Sequence of chain A:
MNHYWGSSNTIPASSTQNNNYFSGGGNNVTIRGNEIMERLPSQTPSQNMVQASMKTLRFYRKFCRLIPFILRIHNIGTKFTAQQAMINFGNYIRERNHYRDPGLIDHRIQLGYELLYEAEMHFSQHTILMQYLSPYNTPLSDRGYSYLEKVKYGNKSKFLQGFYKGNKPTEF

Sequence of chain B:
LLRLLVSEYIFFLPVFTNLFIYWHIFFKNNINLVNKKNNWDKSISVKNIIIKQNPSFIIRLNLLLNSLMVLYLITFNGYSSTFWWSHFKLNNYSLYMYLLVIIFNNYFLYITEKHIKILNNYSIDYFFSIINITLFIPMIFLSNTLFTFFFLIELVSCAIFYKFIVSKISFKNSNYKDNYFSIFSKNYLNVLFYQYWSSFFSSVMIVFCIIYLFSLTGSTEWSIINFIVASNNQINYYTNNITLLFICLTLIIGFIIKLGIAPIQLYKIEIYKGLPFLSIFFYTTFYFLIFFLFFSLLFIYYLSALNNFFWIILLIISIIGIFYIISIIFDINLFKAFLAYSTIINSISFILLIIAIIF

The following describes two proteins that form a bound complex.

Interface contacts:
Residue K187 in chain B interacts with residue F22 in chain A (closest heavy-atom distance 4.9 Å).
Residue F185 in chain B contacts residue F22 in chain A (closest heavy-atom distance 4.0 Å).
Residue F185 in chain B is in contact with residue S23 in chain A (closest heavy-atom distance 4.0 Å).
Residue F185 in chain B interacts with residue G24 in chain A (closest heavy-atom distance 4.7 Å).
Residue F185 in chain B is in contact with residue Y21 in chain A (closest heavy-atom distance 3.9 Å).
Residue K187 in chain B interacts with residue Y21 in chain A (closest heavy-atom distance 2.8 Å).